Sequence of the second protein:
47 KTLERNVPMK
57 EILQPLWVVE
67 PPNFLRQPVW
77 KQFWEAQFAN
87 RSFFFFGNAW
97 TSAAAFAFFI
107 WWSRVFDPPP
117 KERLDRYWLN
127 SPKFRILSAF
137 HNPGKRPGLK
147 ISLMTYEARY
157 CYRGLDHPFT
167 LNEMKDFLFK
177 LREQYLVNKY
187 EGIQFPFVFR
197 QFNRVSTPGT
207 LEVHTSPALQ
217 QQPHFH

Residue-level contacts at the interface:
Residue R159 in the second protein contacts residue K145 in the first protein (closest heavy-atom distance 3.7 Å).
Residue G160 in the second protein interacts with residue K145 in the first protein (closest heavy-atom distance 3.5 Å).
Residue L161 in the second protein contacts residue R146 in the first protein (closest heavy-atom distance 4.2 Å).
Residue L161 in the second protein contacts residue K145 in the first protein (closest heavy-atom distance 3.9 Å).
Residue H163 in the second protein interacts with residue R128 in the first protein (closest heavy-atom distance 4.9 Å).
Residue R159 in the second protein contacts residue R146 in the first protein (closest heavy-atom distance 4.0 Å).

Sequence of the first protein:
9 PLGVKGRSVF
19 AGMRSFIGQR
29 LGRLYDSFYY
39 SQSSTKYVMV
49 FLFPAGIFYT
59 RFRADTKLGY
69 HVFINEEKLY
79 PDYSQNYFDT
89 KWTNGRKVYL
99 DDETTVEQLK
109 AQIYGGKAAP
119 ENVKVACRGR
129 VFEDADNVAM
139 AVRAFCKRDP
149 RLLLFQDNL

This data describes a binding interaction between two proteins.